Residue-level contacts at the interface:
Residue I255 in protein 1 interacts with residue S3 in protein 2 (closest heavy-atom distance 3.4 Å).
Residue P253 in protein 1 contacts residue Y11 in protein 2 (closest heavy-atom distance 4.0 Å).
Residue G127 in protein 1 contacts residue P13 in protein 2 (closest heavy-atom distance 3.5 Å).
Residue V45 in protein 1 contacts residue L8 in protein 2 (closest heavy-atom distance 3.5 Å).
Residue Q131 in protein 1 is in contact with residue F12 in protein 2 (closest heavy-atom distance 3.2 Å).
Residue P129 in protein 1 interacts with residue P13 in protein 2 (closest heavy-atom distance 3.5 Å).
Residue L126 in protein 1 contacts residue F12 in protein 2 (closest heavy-atom distance 4.9 Å).
Residue G127 in protein 1 is in contact with residue F12 in protein 2 (closest heavy-atom distance 3.0 Å).
Residue A252 in protein 1 is in contact with residue V7 in protein 2 (closest heavy-atom distance 3.7 Å).
Residue V45 in protein 1 is in contact with residue N6 in protein 2 (closest heavy-atom distance 3.7 Å).
Residue P253 in protein 1 is in contact with residue Q5 in protein 2 (closest heavy-atom distance 4.1 Å).
Residue V45 in protein 1 interacts with residue V7 in protein 2 (closest heavy-atom distance 4.1 Å).
Residue A252 in protein 1 contacts residue Q5 in protein 2 (closest heavy-atom distance 4.0 Å).
Residue S43 in protein 1 contacts residue V7 in protein 2 (closest heavy-atom distance 3.9 Å).
Residue L126 in protein 1 contacts residue L8 in protein 2 (closest heavy-atom distance 4.0 Å).
Residue P129 in protein 1 is in contact with residue F12 in protein 2 (closest heavy-atom distance 3.1 Å).
Residue I128 in protein 1 interacts with residue F12 in protein 2 (closest heavy-atom distance 3.9 Å).
Residue I255 in protein 1 contacts residue H4 in protein 2 (closest heavy-atom distance 3.3 Å).
Residue D232 in protein 1 is in contact with residue Y11 in protein 2 (closest heavy-atom distance 3.5 Å).
Residue M40 in protein 1 interacts with residue S9 in protein 2 (closest heavy-atom distance 4.8 Å).
Residue P253 in protein 1 is in contact with residue N6 in protein 2 (closest heavy-atom distance 3.0 Å).
Residue H44 in protein 1 contacts residue V7 in protein 2 (closest heavy-atom distance 2.2 Å).
Residue V233 in protein 1 interacts with residue Y11 in protein 2 (closest heavy-atom distance 4.0 Å).
Residue A252 in protein 1 interacts with residue N6 in protein 2 (closest heavy-atom distance 3.7 Å).
Residue L251 in protein 1 contacts residue L8 in protein 2 (closest heavy-atom distance 4.2 Å).
Residue S46 in protein 1 contacts residue L8 in protein 2 (closest heavy-atom distance 3.7 Å).
Residue P234 in protein 1 interacts with residue Y11 in protein 2 (closest heavy-atom distance 3.7 Å).
Residue P234 in protein 1 is in contact with residue F12 in protein 2 (closest heavy-atom distance 3.6 Å).
Residue Y250 in protein 1 interacts with residue L8 in protein 2 (closest heavy-atom distance 3.6 Å).
Residue K254 in protein 1 interacts with residue Q5 in protein 2 (closest heavy-atom distance 3.9 Å).
Residue M40 in protein 1 is in contact with residue V7 in protein 2 (closest heavy-atom distance 4.9 Å).
Residue H44 in protein 1 contacts residue L8 in protein 2 (closest heavy-atom distance 2.9 Å).
Residue Q131 in protein 1 interacts with residue Y11 in protein 2 (closest heavy-atom distance 4.6 Å).
Residue Y211 in protein 1 interacts with residue Q5 in protein 2 (closest heavy-atom distance 5.0 Å).
Residue V45 in protein 1 is in contact with residue Q5 in protein 2 (closest heavy-atom distance 3.2 Å).
Residue L47 in protein 1 interacts with residue L8 in protein 2 (closest heavy-atom distance 3.4 Å).
Residue I255 in protein 1 interacts with residue Q5 in protein 2 (closest heavy-atom distance 4.0 Å).
Residue A252 in protein 1 contacts residue Y11 in protein 2 (closest heavy-atom distance 4.3 Å).
Residue H44 in protein 1 is in contact with residue S9 in protein 2 (closest heavy-atom distance 4.5 Å).
Residue L126 in protein 1 interacts with residue S9 in protein 2 (closest heavy-atom distance 4.4 Å).
Residue Y250 in protein 1 is in contact with residue F12 in protein 2 (closest heavy-atom distance 4.1 Å).
Residue A208 in protein 1 interacts with residue Q5 in protein 2 (closest heavy-atom distance 4.2 Å).
Residue M40 in protein 1 interacts with residue L8 in protein 2 (closest heavy-atom distance 4.5 Å).
Residue L126 in protein 1 is in contact with residue P13 in protein 2 (closest heavy-atom distance 4.8 Å).
Residue A252 in protein 1 interacts with residue L8 in protein 2 (closest heavy-atom distance 3.8 Å).
Residue P234 in protein 1 interacts with residue L8 in protein 2 (closest heavy-atom distance 3.5 Å).
Residue K254 in protein 1 contacts residue H4 in protein 2 (closest heavy-atom distance 3.1 Å).

Sequence of protein 1:
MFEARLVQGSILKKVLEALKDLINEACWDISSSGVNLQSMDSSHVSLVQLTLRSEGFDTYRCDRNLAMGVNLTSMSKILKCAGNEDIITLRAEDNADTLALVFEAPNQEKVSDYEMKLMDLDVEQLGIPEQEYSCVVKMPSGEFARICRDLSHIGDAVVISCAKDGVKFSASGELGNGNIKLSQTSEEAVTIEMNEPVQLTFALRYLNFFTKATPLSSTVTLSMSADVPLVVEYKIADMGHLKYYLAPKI

Sequence of protein 2:
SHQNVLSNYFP

These two protein chains interact to form a complex.